Contacts between the two chains:
Residue A825 in the first protein is in contact with residue Y208 in the second protein (closest heavy-atom distance 4.2 Å).
Residue T625 in the first protein interacts with residue Q89 in the second protein (closest heavy-atom distance 2.3 Å).
Residue H622 in the first protein is in contact with residue Q89 in the second protein (closest heavy-atom distance 4.1 Å).
Residue Q931 in the first protein is in contact with residue E209 in the second protein (closest heavy-atom distance 4.1 Å).

Sequence of the second protein:
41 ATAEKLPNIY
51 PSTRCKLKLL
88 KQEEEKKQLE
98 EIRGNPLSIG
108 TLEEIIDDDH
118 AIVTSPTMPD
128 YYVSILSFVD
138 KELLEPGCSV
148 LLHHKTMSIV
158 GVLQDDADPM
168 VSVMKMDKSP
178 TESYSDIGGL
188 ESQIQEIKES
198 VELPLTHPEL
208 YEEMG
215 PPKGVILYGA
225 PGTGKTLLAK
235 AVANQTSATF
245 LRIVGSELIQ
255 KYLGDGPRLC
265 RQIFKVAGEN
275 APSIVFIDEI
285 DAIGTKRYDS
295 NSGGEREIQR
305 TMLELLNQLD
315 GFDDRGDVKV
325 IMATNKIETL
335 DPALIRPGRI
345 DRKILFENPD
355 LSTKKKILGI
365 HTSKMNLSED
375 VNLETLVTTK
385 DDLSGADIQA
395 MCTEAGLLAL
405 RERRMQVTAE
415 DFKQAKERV

Sequence of the first protein:
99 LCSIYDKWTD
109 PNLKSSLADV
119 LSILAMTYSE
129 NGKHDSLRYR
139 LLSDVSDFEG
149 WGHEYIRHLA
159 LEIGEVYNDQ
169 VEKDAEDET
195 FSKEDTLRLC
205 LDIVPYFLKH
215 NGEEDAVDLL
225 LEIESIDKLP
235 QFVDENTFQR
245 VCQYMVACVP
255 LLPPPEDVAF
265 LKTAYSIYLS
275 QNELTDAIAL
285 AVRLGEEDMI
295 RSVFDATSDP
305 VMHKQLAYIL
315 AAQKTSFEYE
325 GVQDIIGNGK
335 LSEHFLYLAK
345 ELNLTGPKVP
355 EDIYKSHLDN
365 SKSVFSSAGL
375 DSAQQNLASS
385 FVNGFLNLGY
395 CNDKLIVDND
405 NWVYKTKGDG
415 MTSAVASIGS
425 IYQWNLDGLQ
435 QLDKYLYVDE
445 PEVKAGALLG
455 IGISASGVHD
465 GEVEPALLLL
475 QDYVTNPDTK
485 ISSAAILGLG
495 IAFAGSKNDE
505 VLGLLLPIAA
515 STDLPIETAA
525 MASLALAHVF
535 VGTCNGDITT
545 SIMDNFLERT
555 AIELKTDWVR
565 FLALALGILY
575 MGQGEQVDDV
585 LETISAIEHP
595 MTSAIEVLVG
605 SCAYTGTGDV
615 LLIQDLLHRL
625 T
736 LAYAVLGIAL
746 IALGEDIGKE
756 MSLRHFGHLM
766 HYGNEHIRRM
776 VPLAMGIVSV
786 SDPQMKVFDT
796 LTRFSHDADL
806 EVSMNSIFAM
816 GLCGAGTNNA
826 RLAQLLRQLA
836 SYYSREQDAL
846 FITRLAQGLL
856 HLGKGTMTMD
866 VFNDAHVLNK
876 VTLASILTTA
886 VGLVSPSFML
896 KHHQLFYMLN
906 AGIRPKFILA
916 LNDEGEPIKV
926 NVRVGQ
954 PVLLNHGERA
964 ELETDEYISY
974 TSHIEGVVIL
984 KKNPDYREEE

These two protein chains interact to form a complex.